Sequence of chain B:
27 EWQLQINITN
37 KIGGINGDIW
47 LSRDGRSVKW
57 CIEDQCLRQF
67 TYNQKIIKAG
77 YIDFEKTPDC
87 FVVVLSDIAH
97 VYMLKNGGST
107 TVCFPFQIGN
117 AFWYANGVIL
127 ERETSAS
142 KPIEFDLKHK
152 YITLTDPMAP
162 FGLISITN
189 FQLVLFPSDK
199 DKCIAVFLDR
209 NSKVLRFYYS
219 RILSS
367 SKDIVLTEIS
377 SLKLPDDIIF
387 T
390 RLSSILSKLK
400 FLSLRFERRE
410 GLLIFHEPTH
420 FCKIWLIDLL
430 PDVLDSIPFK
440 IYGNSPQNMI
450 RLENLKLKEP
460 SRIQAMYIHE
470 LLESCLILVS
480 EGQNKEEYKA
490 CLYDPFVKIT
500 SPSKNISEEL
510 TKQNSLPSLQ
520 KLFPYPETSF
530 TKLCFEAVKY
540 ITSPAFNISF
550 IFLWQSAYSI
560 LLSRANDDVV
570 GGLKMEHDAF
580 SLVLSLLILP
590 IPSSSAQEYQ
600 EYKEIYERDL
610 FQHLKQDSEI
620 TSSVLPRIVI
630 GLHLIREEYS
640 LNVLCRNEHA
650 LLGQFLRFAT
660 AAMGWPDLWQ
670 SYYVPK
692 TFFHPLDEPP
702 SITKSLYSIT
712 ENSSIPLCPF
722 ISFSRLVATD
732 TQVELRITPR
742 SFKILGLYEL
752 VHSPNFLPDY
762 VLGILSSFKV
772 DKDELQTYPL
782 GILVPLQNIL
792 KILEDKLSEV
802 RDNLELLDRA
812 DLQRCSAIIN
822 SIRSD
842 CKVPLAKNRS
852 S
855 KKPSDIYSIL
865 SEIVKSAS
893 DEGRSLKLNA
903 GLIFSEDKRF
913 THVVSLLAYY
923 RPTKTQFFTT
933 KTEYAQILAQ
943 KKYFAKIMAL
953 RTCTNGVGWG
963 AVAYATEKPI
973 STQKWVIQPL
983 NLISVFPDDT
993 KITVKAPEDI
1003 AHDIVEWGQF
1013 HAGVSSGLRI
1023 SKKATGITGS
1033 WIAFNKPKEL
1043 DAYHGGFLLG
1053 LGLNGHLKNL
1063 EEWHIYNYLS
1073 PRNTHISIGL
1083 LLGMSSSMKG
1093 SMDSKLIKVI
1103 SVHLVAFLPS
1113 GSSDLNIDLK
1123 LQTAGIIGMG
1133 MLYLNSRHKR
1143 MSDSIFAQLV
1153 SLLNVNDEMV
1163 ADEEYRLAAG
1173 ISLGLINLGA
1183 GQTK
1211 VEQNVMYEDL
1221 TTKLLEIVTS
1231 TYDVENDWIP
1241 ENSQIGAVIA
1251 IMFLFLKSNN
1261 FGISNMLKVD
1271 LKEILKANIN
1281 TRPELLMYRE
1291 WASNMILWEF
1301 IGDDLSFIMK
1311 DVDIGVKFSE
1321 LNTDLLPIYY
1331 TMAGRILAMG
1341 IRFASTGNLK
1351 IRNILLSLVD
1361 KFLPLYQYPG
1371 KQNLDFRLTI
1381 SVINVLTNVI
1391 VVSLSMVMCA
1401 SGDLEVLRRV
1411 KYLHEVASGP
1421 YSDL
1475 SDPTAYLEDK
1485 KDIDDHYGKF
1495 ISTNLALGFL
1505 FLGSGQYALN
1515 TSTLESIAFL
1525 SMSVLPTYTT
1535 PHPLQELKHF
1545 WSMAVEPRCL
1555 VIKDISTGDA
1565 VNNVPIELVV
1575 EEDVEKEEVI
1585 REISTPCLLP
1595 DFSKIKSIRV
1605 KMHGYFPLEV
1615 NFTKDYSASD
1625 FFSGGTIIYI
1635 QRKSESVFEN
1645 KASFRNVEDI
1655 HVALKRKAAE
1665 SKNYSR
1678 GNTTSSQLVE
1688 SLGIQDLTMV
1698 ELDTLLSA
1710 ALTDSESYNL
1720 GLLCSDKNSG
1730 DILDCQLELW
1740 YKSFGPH

This data describes a binding interaction between two proteins.

Sequence of chain A:
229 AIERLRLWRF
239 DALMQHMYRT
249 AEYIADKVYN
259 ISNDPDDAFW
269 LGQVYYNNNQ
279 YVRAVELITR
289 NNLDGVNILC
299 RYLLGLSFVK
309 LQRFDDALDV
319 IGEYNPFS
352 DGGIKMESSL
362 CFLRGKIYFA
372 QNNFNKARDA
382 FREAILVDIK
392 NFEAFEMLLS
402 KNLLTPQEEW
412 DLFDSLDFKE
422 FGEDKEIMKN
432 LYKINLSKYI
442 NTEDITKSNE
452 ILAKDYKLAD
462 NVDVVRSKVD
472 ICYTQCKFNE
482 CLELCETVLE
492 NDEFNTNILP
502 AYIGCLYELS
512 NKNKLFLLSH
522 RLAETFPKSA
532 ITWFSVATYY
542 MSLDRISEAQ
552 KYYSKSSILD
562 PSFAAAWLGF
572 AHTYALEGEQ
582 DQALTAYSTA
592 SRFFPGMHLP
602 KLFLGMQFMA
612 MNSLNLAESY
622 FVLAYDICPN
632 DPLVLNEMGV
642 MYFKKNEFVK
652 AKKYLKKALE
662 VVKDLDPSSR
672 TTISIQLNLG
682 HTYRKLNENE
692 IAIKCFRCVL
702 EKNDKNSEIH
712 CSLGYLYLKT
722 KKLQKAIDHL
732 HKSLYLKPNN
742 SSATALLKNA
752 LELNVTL

Residue-level contacts at the interface:
Residue K1141 in chain B interacts with residue D582 in chain A (closest heavy-atom distance 4.8 Å).
Residue E1212 in chain B interacts with residue M612 in chain A (closest heavy-atom distance 4.3 Å).
Residue R1142 in chain B is in contact with residue Q583 in chain A (closest heavy-atom distance 2.9 Å).
Residue E1212 in chain B interacts with residue N613 in chain A (closest heavy-atom distance 4.7 Å).
Residue R1142 in chain B is in contact with residue E580 in chain A (closest heavy-atom distance 3.7 Å).